Contacts between the two chains:
Residue N102 in the second protein is in contact with residue N16 in the first protein (closest heavy-atom distance 3.3 Å).
Residue F71 in the second protein interacts with residue I11 in the first protein (closest heavy-atom distance 3.6 Å).
Residue F71 in the second protein interacts with residue L8 in the first protein (closest heavy-atom distance 3.7 Å).
Residue T91 in the second protein contacts residue I2 in the first protein (closest heavy-atom distance 3.7 Å).
Residue F63 in the second protein is in contact with residue I11 in the first protein (closest heavy-atom distance 4.0 Å).
Residue M74 in the second protein interacts with residue L8 in the first protein (closest heavy-atom distance 4.5 Å).
Residue L160 in the second protein contacts residue Y19 in the first protein (closest heavy-atom distance 4.0 Å).
Residue V92 in the second protein is in contact with residue A5 in the first protein (closest heavy-atom distance 3.5 Å).
Residue E95 in the second protein interacts with residue I2 in the first protein (closest heavy-atom distance 3.6 Å).
Residue Y161 in the second protein is in contact with residue N16 in the first protein (closest heavy-atom distance 2.8 Å).
Residue L160 in the second protein is in contact with residue A20 in the first protein (closest heavy-atom distance 4.8 Å).
Residue F112 in the second protein interacts with residue L8 in the first protein (closest heavy-atom distance 3.8 Å).
Residue L96 in the second protein interacts with residue L8 in the first protein (closest heavy-atom distance 4.0 Å).
Residue Y67 in the second protein contacts residue Y18 in the first protein (closest heavy-atom distance 3.3 Å).
Residue E95 in the second protein interacts with residue A5 in the first protein (closest heavy-atom distance 3.6 Å).
Residue F71 in the second protein contacts residue I4 in the first protein (closest heavy-atom distance 4.4 Å).
Residue A108 in the second protein interacts with residue G12 in the first protein (closest heavy-atom distance 4.6 Å).
Residue F112 in the second protein is in contact with residue I4 in the first protein (closest heavy-atom distance 4.4 Å).
Residue W103 in the second protein is in contact with residue N16 in the first protein (closest heavy-atom distance 3.6 Å).
Residue D62 in the second protein interacts with residue F15 in the first protein (closest heavy-atom distance 3.4 Å).
Residue R105 in the second protein contacts residue R9 in the first protein (closest heavy-atom distance 3.3 Å).
Residue F63 in the second protein contacts residue G12 in the first protein (closest heavy-atom distance 4.3 Å).
Residue F63 in the second protein contacts residue L8 in the first protein (closest heavy-atom distance 4.7 Å).
Residue D70 in the second protein is in contact with residue I11 in the first protein (closest heavy-atom distance 3.9 Å).
Residue Q77 in the second protein interacts with residue I4 in the first protein (closest heavy-atom distance 3.8 Å).
Residue N102 in the second protein contacts residue G12 in the first protein (closest heavy-atom distance 4.1 Å).
Residue D62 in the second protein interacts with residue Y19 in the first protein (closest heavy-atom distance 2.6 Å).
Residue L78 in the second protein is in contact with residue I4 in the first protein (closest heavy-atom distance 3.7 Å).
Residue Y161 in the second protein contacts residue Y19 in the first protein (closest heavy-atom distance 3.4 Å).
Residue N102 in the second protein is in contact with residue D13 in the first protein (closest heavy-atom distance 2.9 Å).
Residue V107 in the second protein is in contact with residue F15 in the first protein (closest heavy-atom distance 4.1 Å).
Residue G104 in the second protein contacts residue N16 in the first protein (closest heavy-atom distance 3.2 Å).
Residue E95 in the second protein is in contact with residue Q6 in the first protein (closest heavy-atom distance 3.0 Å).
Residue R105 in the second protein interacts with residue G12 in the first protein (closest heavy-atom distance 4.1 Å).
Residue A108 in the second protein interacts with residue L8 in the first protein (closest heavy-atom distance 3.9 Å).
Residue Y161 in the second protein interacts with residue F15 in the first protein (closest heavy-atom distance 3.7 Å).
Residue V92 in the second protein interacts with residue L8 in the first protein (closest heavy-atom distance 3.7 Å).
Residue F63 in the second protein contacts residue F15 in the first protein (closest heavy-atom distance 3.8 Å).
Residue G104 in the second protein is in contact with residue G12 in the first protein (closest heavy-atom distance 3.5 Å).
Residue L96 in the second protein contacts residue R9 in the first protein (closest heavy-atom distance 3.6 Å).
Residue E95 in the second protein contacts residue R9 in the first protein (closest heavy-atom distance 2.6 Å).
Residue R66 in the second protein contacts residue F15 in the first protein (closest heavy-atom distance 4.0 Å).
Residue A59 in the second protein interacts with residue F15 in the first protein (closest heavy-atom distance 3.6 Å).
Residue T91 in the second protein is in contact with residue A5 in the first protein (closest heavy-atom distance 4.6 Å).
Residue M74 in the second protein interacts with residue I4 in the first protein (closest heavy-atom distance 3.7 Å).
Residue L160 in the second protein interacts with residue R21 in the first protein (closest heavy-atom distance 3.9 Å).
Residue Y67 in the second protein contacts residue F15 in the first protein (closest heavy-atom distance 3.9 Å).
Residue Y67 in the second protein contacts residue I11 in the first protein (closest heavy-atom distance 3.3 Å).
Residue D99 in the second protein contacts residue R9 in the first protein (closest heavy-atom distance 3.6 Å).
Residue L96 in the second protein interacts with residue A5 in the first protein (closest heavy-atom distance 4.3 Å).
Residue V92 in the second protein is in contact with residue I4 in the first protein (closest heavy-atom distance 4.4 Å).
Residue G104 in the second protein is in contact with residue F15 in the first protein (closest heavy-atom distance 4.3 Å).
Residue R105 in the second protein interacts with residue D13 in the first protein (closest heavy-atom distance 2.7 Å).
Residue R66 in the second protein interacts with residue Y18 in the first protein (closest heavy-atom distance 3.5 Å).
Residue R98 in the second protein contacts residue R9 in the first protein (closest heavy-atom distance 2.9 Å).

Sequence of the second protein:
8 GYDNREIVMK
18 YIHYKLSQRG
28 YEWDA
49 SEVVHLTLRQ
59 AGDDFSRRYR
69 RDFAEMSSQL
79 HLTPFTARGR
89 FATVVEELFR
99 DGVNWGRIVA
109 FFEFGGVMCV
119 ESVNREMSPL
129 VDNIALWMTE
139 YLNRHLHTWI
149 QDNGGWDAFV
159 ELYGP

Sequence of the first protein:
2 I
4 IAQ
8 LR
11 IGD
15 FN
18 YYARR

This data describes a binding interaction between two proteins.